These two protein chains interact to form a complex.

Sequence of the first protein:
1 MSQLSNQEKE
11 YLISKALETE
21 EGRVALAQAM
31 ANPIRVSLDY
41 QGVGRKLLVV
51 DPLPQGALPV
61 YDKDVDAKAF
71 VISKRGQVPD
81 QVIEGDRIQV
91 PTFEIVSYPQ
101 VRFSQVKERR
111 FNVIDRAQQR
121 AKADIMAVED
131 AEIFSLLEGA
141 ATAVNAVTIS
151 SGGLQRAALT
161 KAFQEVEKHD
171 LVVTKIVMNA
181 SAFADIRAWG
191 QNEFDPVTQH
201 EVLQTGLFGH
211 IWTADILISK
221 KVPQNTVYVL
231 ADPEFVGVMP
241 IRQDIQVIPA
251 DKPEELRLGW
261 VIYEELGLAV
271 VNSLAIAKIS

Sequence of the second protein:
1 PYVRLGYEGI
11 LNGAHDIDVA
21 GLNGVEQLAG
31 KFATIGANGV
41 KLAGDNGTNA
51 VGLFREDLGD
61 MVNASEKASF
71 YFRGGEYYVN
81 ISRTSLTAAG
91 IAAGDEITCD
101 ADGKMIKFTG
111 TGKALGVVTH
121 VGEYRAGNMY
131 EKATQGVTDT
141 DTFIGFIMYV

Residue-level contacts at the interface:
Residue S135 in the first protein contacts residue A37 in the second protein (closest heavy-atom distance 4.3 Å).
Residue Q77 in the first protein interacts with residue V121 in the second protein (closest heavy-atom distance 3.2 Å).
Residue S135 in the first protein is in contact with residue K41 in the second protein (closest heavy-atom distance 4.0 Å).
Residue V49 in the first protein interacts with residue A37 in the second protein (closest heavy-atom distance 4.0 Å).
Residue A127 in the first protein contacts residue N46 in the second protein (closest heavy-atom distance 3.8 Å).
Residue G139 in the first protein interacts with residue K41 in the second protein (closest heavy-atom distance 3.5 Å).
Residue I72 in the first protein interacts with residue R55 in the second protein (closest heavy-atom distance 3.3 Å).
Residue R75 in the first protein interacts with residue H120 in the second protein (closest heavy-atom distance 3.2 Å).
Residue L137 in the first protein is in contact with residue N38 in the second protein (closest heavy-atom distance 4.0 Å).
Residue D51 in the first protein is in contact with residue A37 in the second protein (closest heavy-atom distance 4.2 Å).
Residue L136 in the first protein is in contact with residue A37 in the second protein (closest heavy-atom distance 3.3 Å).
Residue D51 in the first protein interacts with residue N38 in the second protein (closest heavy-atom distance 3.7 Å).
Residue K74 in the first protein contacts residue G36 in the second protein (closest heavy-atom distance 4.0 Å).
Residue D51 in the first protein is in contact with residue R55 in the second protein (closest heavy-atom distance 3.4 Å).
Residue E138 in the first protein contacts residue N38 in the second protein (closest heavy-atom distance 4.4 Å).
Residue S135 in the first protein is in contact with residue L42 in the second protein (closest heavy-atom distance 3.7 Å).
Residue I125 in the first protein is in contact with residue D45 in the second protein (closest heavy-atom distance 3.3 Å).
Residue L136 in the first protein contacts residue N38 in the second protein (closest heavy-atom distance 4.2 Å).
Residue P52 in the first protein is in contact with residue M61 in the second protein (closest heavy-atom distance 4.0 Å).
Residue P54 in the first protein interacts with residue M61 in the second protein (closest heavy-atom distance 4.2 Å).
Residue D51 in the first protein is in contact with residue G36 in the second protein (closest heavy-atom distance 3.7 Å).
Residue K74 in the first protein interacts with residue E66 in the second protein (closest heavy-atom distance 3.2 Å).
Residue I72 in the first protein interacts with residue L58 in the second protein (closest heavy-atom distance 3.8 Å).
Residue P52 in the first protein interacts with residue G36 in the second protein (closest heavy-atom distance 3.9 Å).
Residue L137 in the first protein is in contact with residue K41 in the second protein (closest heavy-atom distance 3.7 Å).
Residue P52 in the first protein contacts residue N38 in the second protein (closest heavy-atom distance 4.2 Å).
Residue K74 in the first protein is in contact with residue I35 in the second protein (closest heavy-atom distance 3.5 Å).
Residue M126 in the first protein contacts residue N46 in the second protein (closest heavy-atom distance 3.4 Å).
Residue D51 in the first protein is in contact with residue N63 in the second protein (closest heavy-atom distance 3.4 Å).
Residue V271 in the first protein contacts residue N38 in the second protein (closest heavy-atom distance 3.9 Å).
Residue V50 in the first protein contacts residue A37 in the second protein (closest heavy-atom distance 3.1 Å).
Residue R75 in the first protein interacts with residue T119 in the second protein (closest heavy-atom distance 3.2 Å).
Residue M126 in the first protein interacts with residue D45 in the second protein (closest heavy-atom distance 3.7 Å).
Residue S73 in the first protein contacts residue R55 in the second protein (closest heavy-atom distance 3.4 Å).
Residue I125 in the first protein is in contact with residue A43 in the second protein (closest heavy-atom distance 3.1 Å).
Residue S135 in the first protein contacts residue G39 in the second protein (closest heavy-atom distance 3.7 Å).
Residue P52 in the first protein contacts residue G39 in the second protein (closest heavy-atom distance 4.4 Å).
Residue K74 in the first protein contacts residue H120 in the second protein (closest heavy-atom distance 4.3 Å).
Residue F134 in the first protein is in contact with residue K41 in the second protein (closest heavy-atom distance 3.7 Å).
Residue P54 in the first protein contacts residue D60 in the second protein (closest heavy-atom distance 3.6 Å).
Residue R75 in the first protein contacts residue E66 in the second protein (closest heavy-atom distance 4.3 Å).
Residue K74 in the first protein interacts with residue A37 in the second protein (closest heavy-atom distance 4.4 Å).
Residue I125 in the first protein contacts residue N46 in the second protein (closest heavy-atom distance 3.4 Å).
Residue S73 in the first protein contacts residue E66 in the second protein (closest heavy-atom distance 3.8 Å).
Residue V50 in the first protein is in contact with residue N38 in the second protein (closest heavy-atom distance 3.1 Å).
Residue P52 in the first protein contacts residue T34 in the second protein (closest heavy-atom distance 3.6 Å).
Residue M126 in the first protein contacts residue L86 in the second protein (closest heavy-atom distance 3.9 Å).
Residue R75 in the first protein interacts with residue V121 in the second protein (closest heavy-atom distance 3.6 Å).
Residue M126 in the first protein is in contact with residue G44 in the second protein (closest heavy-atom distance 4.1 Å).
Residue P54 in the first protein is in contact with residue L58 in the second protein (closest heavy-atom distance 3.6 Å).
Residue D124 in the first protein contacts residue A43 in the second protein (closest heavy-atom distance 3.8 Å).
Residue I125 in the first protein is in contact with residue G44 in the second protein (closest heavy-atom distance 3.2 Å).
Residue K74 in the first protein interacts with residue T48 in the second protein (closest heavy-atom distance 3.5 Å).
Residue P52 in the first protein is in contact with residue L58 in the second protein (closest heavy-atom distance 3.4 Å).
Residue E138 in the first protein interacts with residue K41 in the second protein (closest heavy-atom distance 4.1 Å).
Residue L53 in the first protein contacts residue L58 in the second protein (closest heavy-atom distance 4.3 Å).
Residue I125 in the first protein is in contact with residue L42 in the second protein (closest heavy-atom distance 4.4 Å).
Residue I125 in the first protein is in contact with residue G47 in the second protein (closest heavy-atom distance 4.2 Å).
Residue F70 in the first protein interacts with residue L58 in the second protein (closest heavy-atom distance 4.1 Å).
Residue I72 in the first protein contacts residue D57 in the second protein (closest heavy-atom distance 3.7 Å).